Sequence of chain B:
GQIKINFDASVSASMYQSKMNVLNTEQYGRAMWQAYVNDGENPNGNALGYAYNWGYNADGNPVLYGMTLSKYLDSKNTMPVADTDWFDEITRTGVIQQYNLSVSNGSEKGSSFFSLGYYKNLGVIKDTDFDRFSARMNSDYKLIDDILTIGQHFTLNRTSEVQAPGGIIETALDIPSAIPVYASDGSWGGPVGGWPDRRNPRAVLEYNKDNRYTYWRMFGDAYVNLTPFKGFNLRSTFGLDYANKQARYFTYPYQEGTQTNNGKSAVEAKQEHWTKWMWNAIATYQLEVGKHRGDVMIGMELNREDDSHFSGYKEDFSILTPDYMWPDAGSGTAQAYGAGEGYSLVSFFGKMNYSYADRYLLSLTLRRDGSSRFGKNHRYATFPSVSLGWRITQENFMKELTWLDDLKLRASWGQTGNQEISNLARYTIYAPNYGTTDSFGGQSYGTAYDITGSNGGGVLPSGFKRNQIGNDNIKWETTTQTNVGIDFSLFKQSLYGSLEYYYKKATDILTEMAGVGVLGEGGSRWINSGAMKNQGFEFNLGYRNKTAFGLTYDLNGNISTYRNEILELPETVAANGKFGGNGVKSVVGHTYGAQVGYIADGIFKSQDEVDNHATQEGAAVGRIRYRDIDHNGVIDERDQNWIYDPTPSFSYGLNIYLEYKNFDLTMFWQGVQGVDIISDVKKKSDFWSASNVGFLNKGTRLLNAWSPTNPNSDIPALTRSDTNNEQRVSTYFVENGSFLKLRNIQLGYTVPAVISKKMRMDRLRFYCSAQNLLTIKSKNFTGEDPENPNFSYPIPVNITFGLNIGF

Sequence of chain A:
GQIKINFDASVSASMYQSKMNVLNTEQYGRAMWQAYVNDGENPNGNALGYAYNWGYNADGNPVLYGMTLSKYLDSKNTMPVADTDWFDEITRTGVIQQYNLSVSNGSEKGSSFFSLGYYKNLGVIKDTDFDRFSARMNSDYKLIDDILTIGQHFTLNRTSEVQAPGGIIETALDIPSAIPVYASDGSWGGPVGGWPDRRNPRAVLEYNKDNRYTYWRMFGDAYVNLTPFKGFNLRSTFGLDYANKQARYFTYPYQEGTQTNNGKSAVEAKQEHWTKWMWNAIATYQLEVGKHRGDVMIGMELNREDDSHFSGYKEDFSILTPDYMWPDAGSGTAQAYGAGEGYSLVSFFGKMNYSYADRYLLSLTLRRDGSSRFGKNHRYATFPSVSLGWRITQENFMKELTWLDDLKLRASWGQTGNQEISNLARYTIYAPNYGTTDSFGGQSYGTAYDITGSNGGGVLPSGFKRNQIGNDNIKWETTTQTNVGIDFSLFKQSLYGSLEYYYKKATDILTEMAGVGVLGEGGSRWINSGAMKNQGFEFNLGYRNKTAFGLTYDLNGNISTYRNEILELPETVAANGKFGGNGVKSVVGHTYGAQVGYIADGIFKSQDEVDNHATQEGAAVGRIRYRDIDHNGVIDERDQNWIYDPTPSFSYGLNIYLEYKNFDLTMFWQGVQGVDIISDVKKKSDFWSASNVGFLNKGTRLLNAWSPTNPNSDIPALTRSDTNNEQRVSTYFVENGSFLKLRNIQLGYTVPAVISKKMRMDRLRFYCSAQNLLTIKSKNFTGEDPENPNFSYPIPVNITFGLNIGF

Interface contacts:
Residue Q505 in chain A interacts with residue H507 in chain B (closest heavy-atom distance 2.9 Å).
Residue Y547 in chain A is in contact with residue A570 in chain B (closest heavy-atom distance 3.4 Å).
Residue L474 in chain A interacts with residue W450 in chain B (closest heavy-atom distance 3.5 Å).
Residue A570 in chain A interacts with residue Y547 in chain B (closest heavy-atom distance 3.3 Å).
Residue Q505 in chain A interacts with residue Q505 in chain B (closest heavy-atom distance 3.3 Å).
Residue K343 in chain A is in contact with residue N339 in chain B (closest heavy-atom distance 3.4 Å).
Residue F388 in chain A is in contact with residue F388 in chain B (closest heavy-atom distance 3.1 Å).
Residue G572 in chain A interacts with residue D562 in chain B (closest heavy-atom distance 3.1 Å).
Residue N478 in chain A contacts residue Y476 in chain B (closest heavy-atom distance 2.5 Å).
Residue K548 in chain A contacts residue T670 in chain B (closest heavy-atom distance 3.5 Å).
Residue A503 in chain A interacts with residue F544 in chain B (closest heavy-atom distance 3.4 Å).
Residue P666 in chain A interacts with residue Y558 in chain B (closest heavy-atom distance 3.2 Å).
Residue S346 in chain A interacts with residue Y375 in chain B (closest heavy-atom distance 3.4 Å).
Residue S341 in chain A interacts with residue N339 in chain B (closest heavy-atom distance 3.6 Å).
Residue R994 in chain A contacts residue I378 in chain B (closest heavy-atom distance 3.5 Å).
Residue F348 in chain A interacts with residue Y375 in chain B (closest heavy-atom distance 3.4 Å).
Residue I239 in chain A interacts with residue L377 in chain B (closest heavy-atom distance 3.5 Å).
Residue S552 in chain A is in contact with residue F698 in chain B (closest heavy-atom distance 3.5 Å).
Residue D562 in chain A interacts with residue A573 in chain B (closest heavy-atom distance 3.5 Å).
Residue Y571 in chain A interacts with residue P561 in chain B (closest heavy-atom distance 3.4 Å).
Residue N339 in chain A interacts with residue G344 in chain B (closest heavy-atom distance 3.3 Å).
Residue P561 in chain A contacts residue G572 in chain B (closest heavy-atom distance 3.5 Å).
Residue M452 in chain A interacts with residue M452 in chain B (closest heavy-atom distance 2.4 Å).
Residue Y558 in chain A interacts with residue P666 in chain B (closest heavy-atom distance 3.1 Å).
Residue G691 in chain A is in contact with residue G691 in chain B (closest heavy-atom distance 3.1 Å).
Residue G235 in chain A contacts residue K343 in chain B (closest heavy-atom distance 3.5 Å).
Residue I237 in chain A interacts with residue K376 in chain B (closest heavy-atom distance 3.1 Å).
Residue G344 in chain A contacts residue N339 in chain B (closest heavy-atom distance 3.3 Å).
Residue G572 in chain A interacts with residue W560 in chain B (closest heavy-atom distance 3.0 Å).
Residue K343 in chain A is in contact with residue G235 in chain B (closest heavy-atom distance 3.6 Å).
Residue Y375 in chain A interacts with residue S346 in chain B (closest heavy-atom distance 3.4 Å).
Residue I237 in chain A contacts residue K343 in chain B (closest heavy-atom distance 3.5 Å).
Residue S565 in chain A interacts with residue Y668 in chain B (closest heavy-atom distance 3.1 Å).
Residue F698 in chain A interacts with residue Y558 in chain B (closest heavy-atom distance 3.5 Å).
Residue Q386 in chain A interacts with residue M371 in chain B (closest heavy-atom distance 3.4 Å).
Residue Y558 in chain A interacts with residue F698 in chain B (closest heavy-atom distance 3.4 Å).
Residue F544 in chain A is in contact with residue K504 in chain B (closest heavy-atom distance 3.5 Å).
Residue L390 in chain A is in contact with residue F388 in chain B (closest heavy-atom distance 3.5 Å).
Residue K343 in chain A contacts residue I237 in chain B (closest heavy-atom distance 3.2 Å).
Residue K376 in chain A contacts residue I237 in chain B (closest heavy-atom distance 3.3 Å).
Residue Y375 in chain A interacts with residue F348 in chain B (closest heavy-atom distance 3.4 Å).
Residue A573 in chain A is in contact with residue D562 in chain B (closest heavy-atom distance 3.3 Å).
Residue D562 in chain A contacts residue G572 in chain B (closest heavy-atom distance 2.8 Å).
Residue G572 in chain A contacts residue P561 in chain B (closest heavy-atom distance 3.5 Å).
Residue Y375 in chain A interacts with residue F347 in chain B (closest heavy-atom distance 3.3 Å).
Residue F698 in chain A is in contact with residue S552 in chain B (closest heavy-atom distance 3.5 Å).
Residue F347 in chain A is in contact with residue Y375 in chain B (closest heavy-atom distance 3.4 Å).
Residue W560 in chain A contacts residue A573 in chain B (closest heavy-atom distance 3.4 Å).
Residue H507 in chain A is in contact with residue Q505 in chain B (closest heavy-atom distance 2.9 Å).
Residue Y668 in chain A interacts with residue S565 in chain B (closest heavy-atom distance 3.1 Å).
Residue A573 in chain A contacts residue W560 in chain B (closest heavy-atom distance 3.6 Å).
Residue Y476 in chain A is in contact with residue W450 in chain B (closest heavy-atom distance 3.5 Å).
Residue W560 in chain A interacts with residue G572 in chain B (closest heavy-atom distance 3.2 Å).
Residue W450 in chain A contacts residue Y476 in chain B (closest heavy-atom distance 3.3 Å).
Residue Y476 in chain A contacts residue N478 in chain B (closest heavy-atom distance 2.6 Å).
Residue Y375 in chain A contacts residue V337 in chain B (closest heavy-atom distance 3.5 Å).
Residue V337 in chain A is in contact with residue Y375 in chain B (closest heavy-atom distance 3.4 Å).
Residue P561 in chain A contacts residue Y571 in chain B (closest heavy-atom distance 3.3 Å).
Residue H507 in chain A contacts residue N478 in chain B (closest heavy-atom distance 3.6 Å).
Residue Q386 in chain A interacts with residue F348 in chain B (closest heavy-atom distance 3.5 Å).

The following describes two proteins that form a bound complex.